Residue-level contacts at the interface:
Residue Q91 in protein 1 contacts residue Y35 in protein 2 (closest heavy-atom distance 3.3 Å).
Residue E79 in protein 1 is in contact with residue R89 in protein 2 (closest heavy-atom distance 2.8 Å).
Residue E101 in protein 1 interacts with residue T20 in protein 2 (closest heavy-atom distance 2.9 Å).
Residue G74 in protein 1 contacts residue L78 in protein 2 (closest heavy-atom distance 3.2 Å).
Residue A68 in protein 1 interacts with residue V42 in protein 2 (closest heavy-atom distance 3.8 Å).
Residue E79 in protein 1 is in contact with residue H82 in protein 2 (closest heavy-atom distance 3.3 Å).
Residue L199 in protein 1 interacts with residue V24 in protein 2 (closest heavy-atom distance 3.9 Å).
Residue P72 in protein 1 interacts with residue R45 in protein 2 (closest heavy-atom distance 3.7 Å).
Residue E75 in protein 1 interacts with residue L85 in protein 2 (closest heavy-atom distance 3.2 Å).
Residue T205 in protein 1 is in contact with residue Y35 in protein 2 (closest heavy-atom distance 3.7 Å).
Residue L197 in protein 1 is in contact with residue V24 in protein 2 (closest heavy-atom distance 3.5 Å).
Residue N90 in protein 1 interacts with residue Y30 in protein 2 (closest heavy-atom distance 3.7 Å).
Residue S206 in protein 1 contacts residue Y35 in protein 2 (closest heavy-atom distance 3.8 Å).
Residue L65 in protein 1 contacts residue F39 in protein 2 (closest heavy-atom distance 4.1 Å).
Residue L199 in protein 1 interacts with residue K28 in protein 2 (closest heavy-atom distance 3.7 Å).
Residue V159 in protein 1 interacts with residue Q83 in protein 2 (closest heavy-atom distance 3.6 Å).
Residue P156 in protein 1 interacts with residue R86 in protein 2 (closest heavy-atom distance 3.8 Å).
Residue D87 in protein 1 interacts with residue H34 in protein 2 (closest heavy-atom distance 2.4 Å).
Residue S98 in protein 1 contacts residue T20 in protein 2 (closest heavy-atom distance 3.2 Å).
Residue Q91 in protein 1 interacts with residue M38 in protein 2 (closest heavy-atom distance 4.0 Å).
Residue E75 in protein 1 interacts with residue E81 in protein 2 (closest heavy-atom distance 3.7 Å).
Residue K158 in protein 1 is in contact with residue R86 in protein 2 (closest heavy-atom distance 3.1 Å).
Residue D76 in protein 1 interacts with residue H82 in protein 2 (closest heavy-atom distance 3.5 Å).
Residue H209 in protein 1 interacts with residue M38 in protein 2 (closest heavy-atom distance 3.6 Å).
Residue E79 in protein 1 interacts with residue L85 in protein 2 (closest heavy-atom distance 3.8 Å).
Residue F102 in protein 1 contacts residue T20 in protein 2 (closest heavy-atom distance 3.8 Å).
Residue V202 in protein 1 interacts with residue F31 in protein 2 (closest heavy-atom distance 3.5 Å).
Residue P156 in protein 1 interacts with residue R89 in protein 2 (closest heavy-atom distance 3.0 Å).
Residue M94 in protein 1 is in contact with residue C27 in protein 2 (closest heavy-atom distance 3.2 Å).
Residue F163 in protein 1 contacts residue R86 in protein 2 (closest heavy-atom distance 3.3 Å).
Residue V159 in protein 1 interacts with residue R86 in protein 2 (closest heavy-atom distance 3.9 Å).
Residue L95 in protein 1 contacts residue F31 in protein 2 (closest heavy-atom distance 4.0 Å).
Residue S98 in protein 1 interacts with residue C27 in protein 2 (closest heavy-atom distance 4.2 Å).
Residue E75 in protein 1 is in contact with residue R45 in protein 2 (closest heavy-atom distance 3.3 Å).
Residue Q91 in protein 1 interacts with residue H34 in protein 2 (closest heavy-atom distance 3.3 Å).
Residue V83 in protein 1 contacts residue L85 in protein 2 (closest heavy-atom distance 3.4 Å).
Residue L95 in protein 1 interacts with residue C27 in protein 2 (closest heavy-atom distance 4.3 Å).
Residue D87 in protein 1 interacts with residue M38 in protein 2 (closest heavy-atom distance 3.7 Å).
Residue L199 in protein 1 interacts with residue C27 in protein 2 (closest heavy-atom distance 4.2 Å).
Residue A82 in protein 1 interacts with residue R89 in protein 2 (closest heavy-atom distance 3.9 Å).
Residue E101 in protein 1 is in contact with residue K19 in protein 2 (closest heavy-atom distance 4.3 Å).
Residue S98 in protein 1 is in contact with residue V23 in protein 2 (closest heavy-atom distance 3.7 Å).
Residue H209 in protein 1 contacts residue Y35 in protein 2 (closest heavy-atom distance 3.0 Å).
Residue S157 in protein 1 contacts residue L90 in protein 2 (closest heavy-atom distance 3.2 Å).
Residue V86 in protein 1 interacts with residue R89 in protein 2 (closest heavy-atom distance 4.0 Å).
Residue F155 in protein 1 is in contact with residue R89 in protein 2 (closest heavy-atom distance 3.8 Å).
Residue Q91 in protein 1 contacts residue F31 in protein 2 (closest heavy-atom distance 3.3 Å).
Residue M94 in protein 1 contacts residue Y30 in protein 2 (closest heavy-atom distance 3.5 Å).
Residue G161 in protein 1 interacts with residue R86 in protein 2 (closest heavy-atom distance 2.9 Å).
Residue F163 in protein 1 is in contact with residue R89 in protein 2 (closest heavy-atom distance 4.0 Å).
Residue V83 in protein 1 is in contact with residue R89 in protein 2 (closest heavy-atom distance 3.6 Å).
Residue M94 in protein 1 contacts residue V26 in protein 2 (closest heavy-atom distance 4.2 Å).
Residue W80 in protein 1 is in contact with residue L85 in protein 2 (closest heavy-atom distance 3.6 Å).
Residue S98 in protein 1 interacts with residue V24 in protein 2 (closest heavy-atom distance 4.1 Å).
Residue N66 in protein 1 contacts residue F39 in protein 2 (closest heavy-atom distance 4.2 Å).
Residue G97 in protein 1 is in contact with residue V23 in protein 2 (closest heavy-atom distance 3.7 Å).
Residue M94 in protein 1 interacts with residue F31 in protein 2 (closest heavy-atom distance 3.6 Å).
Residue E75 in protein 1 contacts residue H82 in protein 2 (closest heavy-atom distance 3.5 Å).
Residue E79 in protein 1 contacts residue R86 in protein 2 (closest heavy-atom distance 2.9 Å).
Residue S206 in protein 1 contacts residue F31 in protein 2 (closest heavy-atom distance 3.7 Å).

Sequence of protein 2:
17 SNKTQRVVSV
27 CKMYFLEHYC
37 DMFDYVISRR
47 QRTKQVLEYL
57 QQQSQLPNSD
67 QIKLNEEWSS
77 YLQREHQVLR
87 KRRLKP

This data describes a binding interaction between two proteins.

Sequence of protein 1:
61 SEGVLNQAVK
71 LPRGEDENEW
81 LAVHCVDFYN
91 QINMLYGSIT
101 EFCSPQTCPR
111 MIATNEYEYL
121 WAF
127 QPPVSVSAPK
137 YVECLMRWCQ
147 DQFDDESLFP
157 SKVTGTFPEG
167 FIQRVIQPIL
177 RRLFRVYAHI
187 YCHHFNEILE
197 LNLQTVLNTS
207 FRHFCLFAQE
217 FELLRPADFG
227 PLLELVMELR